Sequence of the second protein:
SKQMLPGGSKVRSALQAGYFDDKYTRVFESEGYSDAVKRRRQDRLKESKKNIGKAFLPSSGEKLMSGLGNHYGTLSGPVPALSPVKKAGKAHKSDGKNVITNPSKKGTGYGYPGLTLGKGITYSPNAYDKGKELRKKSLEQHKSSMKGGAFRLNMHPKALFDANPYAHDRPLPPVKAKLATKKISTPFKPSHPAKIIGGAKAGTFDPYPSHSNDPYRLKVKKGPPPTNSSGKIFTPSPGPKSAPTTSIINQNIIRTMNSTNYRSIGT

Sequence of the first protein:
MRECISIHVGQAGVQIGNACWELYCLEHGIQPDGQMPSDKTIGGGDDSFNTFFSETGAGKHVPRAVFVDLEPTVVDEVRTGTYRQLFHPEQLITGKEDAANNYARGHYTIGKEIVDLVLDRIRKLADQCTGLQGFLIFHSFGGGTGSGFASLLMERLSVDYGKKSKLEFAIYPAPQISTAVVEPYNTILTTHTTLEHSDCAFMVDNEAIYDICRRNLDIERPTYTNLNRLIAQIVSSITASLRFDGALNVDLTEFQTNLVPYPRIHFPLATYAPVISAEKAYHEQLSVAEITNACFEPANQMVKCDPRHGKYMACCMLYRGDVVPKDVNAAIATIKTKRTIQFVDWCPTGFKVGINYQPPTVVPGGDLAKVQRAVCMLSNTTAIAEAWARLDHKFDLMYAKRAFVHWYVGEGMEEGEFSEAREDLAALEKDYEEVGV

This data describes a binding interaction between two proteins.

Residue-level contacts at the interface:
Residue D116 in the first protein contacts residue Y205 in the second protein (closest heavy-atom distance 3.6 Å).
Residue D116 in the first protein contacts residue H207 in the second protein (closest heavy-atom distance 3.5 Å).
Residue E113 in the first protein interacts with residue Y205 in the second protein (closest heavy-atom distance 4.1 Å).
Residue E113 in the first protein contacts residue N203 in the second protein (closest heavy-atom distance 3.8 Å).
Residue D120 in the first protein is in contact with residue Y205 in the second protein (closest heavy-atom distance 3.6 Å).
Residue D116 in the first protein contacts residue A206 in the second protein (closest heavy-atom distance 3.5 Å).
Residue L117 in the first protein is in contact with residue Y205 in the second protein (closest heavy-atom distance 3.2 Å).
Residue D116 in the first protein is in contact with residue N203 in the second protein (closest heavy-atom distance 4.2 Å).